These two protein chains interact to form a complex.

Sequence of the second protein:
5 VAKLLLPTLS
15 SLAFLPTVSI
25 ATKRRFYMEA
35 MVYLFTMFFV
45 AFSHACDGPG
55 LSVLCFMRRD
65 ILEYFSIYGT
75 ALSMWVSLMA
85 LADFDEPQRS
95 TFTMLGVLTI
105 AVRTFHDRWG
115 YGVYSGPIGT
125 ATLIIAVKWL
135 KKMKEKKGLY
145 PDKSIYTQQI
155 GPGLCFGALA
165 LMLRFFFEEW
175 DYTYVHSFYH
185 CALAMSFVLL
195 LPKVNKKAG

Sequence of the first protein:
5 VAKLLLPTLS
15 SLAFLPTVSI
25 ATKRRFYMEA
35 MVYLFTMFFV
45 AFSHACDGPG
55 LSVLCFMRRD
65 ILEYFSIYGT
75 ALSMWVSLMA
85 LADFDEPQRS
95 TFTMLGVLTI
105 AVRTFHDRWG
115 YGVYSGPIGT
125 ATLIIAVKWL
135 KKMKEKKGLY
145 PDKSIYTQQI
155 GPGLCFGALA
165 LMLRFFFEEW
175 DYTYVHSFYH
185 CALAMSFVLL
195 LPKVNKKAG

Interface contacts:
Residue H110 in the first protein contacts residue R62 in the second protein (closest heavy-atom distance 2.6 Å).
Residue M35 in the first protein interacts with residue T95 in the second protein (closest heavy-atom distance 3.5 Å).
Residue F39 in the first protein contacts residue V106 in the second protein (closest heavy-atom distance 3.6 Å).
Residue F109 in the first protein is in contact with residue F109 in the second protein (closest heavy-atom distance 3.6 Å).
Residue V106 in the first protein interacts with residue F69 in the second protein (closest heavy-atom distance 3.5 Å).
Residue M32 in the first protein interacts with residue T95 in the second protein (closest heavy-atom distance 3.9 Å).
Residue V101 in the first protein is in contact with residue M98 in the second protein (closest heavy-atom distance 3.9 Å).
Residue T95 in the first protein is in contact with residue M35 in the second protein (closest heavy-atom distance 3.5 Å).
Residue Y68 in the first protein interacts with residue F109 in the second protein (closest heavy-atom distance 3.6 Å).
Residue L102 in the first protein is in contact with residue F39 in the second protein (closest heavy-atom distance 3.9 Å).
Residue P91 in the first protein interacts with residue R29 in the second protein (closest heavy-atom distance 4.2 Å).
Residue M35 in the first protein is in contact with residue L99 in the second protein (closest heavy-atom distance 3.8 Å).
Residue F109 in the first protein interacts with residue R112 in the second protein (closest heavy-atom distance 4.0 Å).
Residue L99 in the first protein interacts with residue M35 in the second protein (closest heavy-atom distance 3.8 Å).
Residue M98 in the first protein interacts with residue M32 in the second protein (closest heavy-atom distance 3.8 Å).
Residue F69 in the first protein interacts with residue V106 in the second protein (closest heavy-atom distance 3.5 Å).
Residue I65 in the first protein contacts residue H110 in the second protein (closest heavy-atom distance 3.8 Å).
Residue L102 in the first protein contacts residue L76 in the second protein (closest heavy-atom distance 4.2 Å).
Residue D64 in the first protein contacts residue F109 in the second protein (closest heavy-atom distance 3.7 Å).
Residue F109 in the first protein interacts with residue R62 in the second protein (closest heavy-atom distance 3.4 Å).
Residue F69 in the first protein contacts residue F109 in the second protein (closest heavy-atom distance 3.7 Å).
Residue F109 in the first protein is in contact with residue Y68 in the second protein (closest heavy-atom distance 3.6 Å).
Residue R29 in the first protein is in contact with residue P91 in the second protein (closest heavy-atom distance 4.2 Å).
Residue K201 in the first protein contacts residue E90 in the second protein (closest heavy-atom distance 3.8 Å).
Residue Y72 in the first protein contacts residue L102 in the second protein (closest heavy-atom distance 4.3 Å).
Residue R62 in the first protein interacts with residue F109 in the second protein (closest heavy-atom distance 3.3 Å).
Residue M98 in the first protein contacts residue V101 in the second protein (closest heavy-atom distance 3.9 Å).
Residue A105 in the first protein is in contact with residue F69 in the second protein (closest heavy-atom distance 3.5 Å).
Residue Y31 in the first protein contacts residue P91 in the second protein (closest heavy-atom distance 3.5 Å).
Residue F109 in the first protein interacts with residue F69 in the second protein (closest heavy-atom distance 3.7 Å).
Residue M98 in the first protein contacts residue V36 in the second protein (closest heavy-atom distance 3.5 Å).
Residue R112 in the first protein interacts with residue F109 in the second protein (closest heavy-atom distance 4.0 Å).
Residue T95 in the first protein interacts with residue Y31 in the second protein (closest heavy-atom distance 3.5 Å).
Residue V101 in the first protein contacts residue V101 in the second protein (closest heavy-atom distance 3.4 Å).
Residue F69 in the first protein contacts residue A105 in the second protein (closest heavy-atom distance 3.5 Å).
Residue F43 in the first protein is in contact with residue V106 in the second protein (closest heavy-atom distance 3.8 Å).
Residue E90 in the first protein is in contact with residue K201 in the second protein (closest heavy-atom distance 3.8 Å).
Residue M32 in the first protein interacts with residue S94 in the second protein (closest heavy-atom distance 3.8 Å).
Residue E90 in the first protein contacts residue E90 in the second protein (closest heavy-atom distance 3.1 Å).
Residue H110 in the first protein contacts residue I65 in the second protein (closest heavy-atom distance 3.8 Å).
Residue L76 in the first protein is in contact with residue L102 in the second protein (closest heavy-atom distance 4.2 Å).
Residue F39 in the first protein interacts with residue L102 in the second protein (closest heavy-atom distance 3.9 Å).
Residue M32 in the first protein contacts residue M98 in the second protein (closest heavy-atom distance 3.8 Å).
Residue V106 in the first protein interacts with residue F43 in the second protein (closest heavy-atom distance 3.8 Å).
Residue P91 in the first protein contacts residue Y31 in the second protein (closest heavy-atom distance 3.4 Å).
Residue L76 in the first protein interacts with residue M98 in the second protein (closest heavy-atom distance 3.7 Å).
Residue S94 in the first protein interacts with residue M32 in the second protein (closest heavy-atom distance 3.7 Å).
Residue T95 in the first protein is in contact with residue M32 in the second protein (closest heavy-atom distance 3.9 Å).
Residue P91 in the first protein interacts with residue A202 in the second protein (closest heavy-atom distance 3.7 Å).
Residue V106 in the first protein contacts residue F39 in the second protein (closest heavy-atom distance 3.6 Å).
Residue I65 in the first protein is in contact with residue F109 in the second protein (closest heavy-atom distance 3.8 Å).
Residue Y31 in the first protein contacts residue T95 in the second protein (closest heavy-atom distance 3.5 Å).
Residue V36 in the first protein contacts residue M98 in the second protein (closest heavy-atom distance 3.5 Å).
Residue A202 in the first protein is in contact with residue P91 in the second protein (closest heavy-atom distance 3.8 Å).
Residue F109 in the first protein is in contact with residue D64 in the second protein (closest heavy-atom distance 3.7 Å).
Residue M98 in the first protein interacts with residue L76 in the second protein (closest heavy-atom distance 3.7 Å).
Residue M98 in the first protein is in contact with residue M35 in the second protein (closest heavy-atom distance 4.2 Å).
Residue R62 in the first protein interacts with residue H110 in the second protein (closest heavy-atom distance 2.6 Å).
Residue M35 in the first protein contacts residue M98 in the second protein (closest heavy-atom distance 4.2 Å).
Residue F109 in the first protein is in contact with residue I65 in the second protein (closest heavy-atom distance 3.8 Å).